Sequence of chain A:
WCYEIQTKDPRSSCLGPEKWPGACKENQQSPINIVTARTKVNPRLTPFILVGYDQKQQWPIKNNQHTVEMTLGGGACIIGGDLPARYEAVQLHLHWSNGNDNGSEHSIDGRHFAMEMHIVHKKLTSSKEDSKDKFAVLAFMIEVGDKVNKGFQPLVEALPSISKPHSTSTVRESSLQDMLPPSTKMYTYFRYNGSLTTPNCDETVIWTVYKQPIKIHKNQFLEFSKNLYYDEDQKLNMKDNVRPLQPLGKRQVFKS

Sequence of chain B:
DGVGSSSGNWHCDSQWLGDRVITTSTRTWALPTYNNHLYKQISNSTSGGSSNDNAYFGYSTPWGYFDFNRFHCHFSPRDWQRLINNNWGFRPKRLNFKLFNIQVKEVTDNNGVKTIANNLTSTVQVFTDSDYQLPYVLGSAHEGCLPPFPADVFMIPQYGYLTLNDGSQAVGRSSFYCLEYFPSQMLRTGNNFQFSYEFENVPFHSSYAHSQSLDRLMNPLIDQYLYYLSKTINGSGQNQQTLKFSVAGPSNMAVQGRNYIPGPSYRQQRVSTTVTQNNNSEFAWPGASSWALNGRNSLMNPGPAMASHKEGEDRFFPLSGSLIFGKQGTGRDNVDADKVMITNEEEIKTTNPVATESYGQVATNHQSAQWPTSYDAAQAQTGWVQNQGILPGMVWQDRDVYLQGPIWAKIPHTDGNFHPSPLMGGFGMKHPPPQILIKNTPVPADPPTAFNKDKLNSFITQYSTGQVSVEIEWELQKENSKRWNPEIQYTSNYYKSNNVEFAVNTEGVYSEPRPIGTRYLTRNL

Interface contacts:
Residue P286 in chain B is in contact with residue R86 in chain A (closest heavy-atom distance 4.7 Å).

The following describes two proteins that form a bound complex.